Sequence of chain B:
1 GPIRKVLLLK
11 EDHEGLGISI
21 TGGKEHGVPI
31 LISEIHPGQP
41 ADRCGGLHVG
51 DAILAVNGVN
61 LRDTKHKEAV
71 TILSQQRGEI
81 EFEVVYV

This data describes a binding interaction between two proteins.

Contacts between the two chains:
Residue L16 in chain B interacts with residue I10 in chain A (closest heavy-atom distance 2.7 Å).
Residue I20 in chain B is in contact with residue P6 in chain A (closest heavy-atom distance 3.9 Å).
Residue V70 in chain B is in contact with residue I10 in chain A (closest heavy-atom distance 4.0 Å).
Residue L73 in chain B contacts residue I10 in chain A (closest heavy-atom distance 3.7 Å).
Residue S74 in chain B is in contact with residue I10 in chain A (closest heavy-atom distance 4.9 Å).
Residue H26 in chain B is in contact with residue P6 in chain A (closest heavy-atom distance 3.7 Å).
Residue H36 in chain B is in contact with residue I10 in chain A (closest heavy-atom distance 4.9 Å).
Residue G22 in chain B contacts residue P6 in chain A (closest heavy-atom distance 4.3 Å).
Residue G17 in chain B interacts with residue I10 in chain A (closest heavy-atom distance 2.9 Å).
Residue T21 in chain B is in contact with residue P6 in chain A (closest heavy-atom distance 3.5 Å).
Residue V70 in chain B is in contact with residue S8 in chain A (closest heavy-atom distance 3.6 Å).
Residue H36 in chain B contacts residue I9 in chain A (closest heavy-atom distance 4.1 Å).
Residue I18 in chain B is in contact with residue I9 in chain A (closest heavy-atom distance 3.5 Å).
Residue I18 in chain B interacts with residue S8 in chain A (closest heavy-atom distance 4.0 Å).
Residue I18 in chain B interacts with residue I10 in chain A (closest heavy-atom distance 2.9 Å).
Residue S19 in chain B interacts with residue I9 in chain A (closest heavy-atom distance 3.6 Å).
Residue S19 in chain B interacts with residue S8 in chain A (closest heavy-atom distance 3.2 Å).
Residue S19 in chain B is in contact with residue T7 in chain A (closest heavy-atom distance 3.9 Å).
Residue I20 in chain B contacts residue I10 in chain A (closest heavy-atom distance 4.0 Å).
Residue H66 in chain B contacts residue T7 in chain A (closest heavy-atom distance 4.5 Å).
Residue I20 in chain B contacts residue S8 in chain A (closest heavy-atom distance 2.9 Å).
Residue G15 in chain B contacts residue I10 in chain A (closest heavy-atom distance 3.6 Å).
Residue H66 in chain B is in contact with residue S8 in chain A (closest heavy-atom distance 2.6 Å).
Residue S33 in chain B contacts residue T7 in chain A (closest heavy-atom distance 3.8 Å).
Residue H66 in chain B interacts with residue P6 in chain A (closest heavy-atom distance 3.9 Å).
Residue T21 in chain B contacts residue T7 in chain A (closest heavy-atom distance 3.4 Å).
Residue I20 in chain B contacts residue T7 in chain A (closest heavy-atom distance 3.3 Å).

Sequence of chain A:
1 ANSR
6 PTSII